Sequence of chain A:
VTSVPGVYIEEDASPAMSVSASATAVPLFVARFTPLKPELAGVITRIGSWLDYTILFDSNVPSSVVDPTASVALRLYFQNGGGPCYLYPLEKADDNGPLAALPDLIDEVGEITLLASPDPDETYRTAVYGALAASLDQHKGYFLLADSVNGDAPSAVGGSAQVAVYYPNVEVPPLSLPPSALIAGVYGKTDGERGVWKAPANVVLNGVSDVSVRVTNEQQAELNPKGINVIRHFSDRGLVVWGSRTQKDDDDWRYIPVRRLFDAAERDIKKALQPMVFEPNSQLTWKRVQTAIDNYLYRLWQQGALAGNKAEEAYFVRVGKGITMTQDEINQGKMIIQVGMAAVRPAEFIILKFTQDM

Sequence of chain B:
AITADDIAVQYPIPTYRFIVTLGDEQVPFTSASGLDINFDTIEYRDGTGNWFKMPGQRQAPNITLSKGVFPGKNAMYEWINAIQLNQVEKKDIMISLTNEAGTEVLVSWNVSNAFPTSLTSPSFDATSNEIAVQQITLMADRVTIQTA

Contacts between the two chains:
Residue G399 in chain A interacts with residue A102 in chain B (closest heavy-atom distance 4.0 Å).
Residue N400 in chain A interacts with residue A102 in chain B (closest heavy-atom distance 3.4 Å).
Residue N400 in chain A interacts with residue T104 in chain B (closest heavy-atom distance 3.8 Å).
Residue N400 in chain A contacts residue N100 in chain B (closest heavy-atom distance 3.9 Å).
Residue W392 in chain A contacts residue A102 in chain B (closest heavy-atom distance 4.0 Å).
Residue G399 in chain A is in contact with residue T104 in chain B (closest heavy-atom distance 4.0 Å).

The following describes two proteins that form a bound complex.